Contacts between the two chains:
Residue I180 in chain A contacts residue E10 in chain B (closest heavy-atom distance 4.3 Å).
Residue I184 in chain A contacts residue E10 in chain B (closest heavy-atom distance 4.3 Å).
Residue S179 in chain A interacts with residue L6 in chain B (closest heavy-atom distance 2.7 Å).
Residue L178 in chain A contacts residue Q4 in chain B (closest heavy-atom distance 4.6 Å).
Residue I180 in chain A is in contact with residue L6 in chain B (closest heavy-atom distance 4.1 Å).
Residue K183 in chain A is in contact with residue L6 in chain B (closest heavy-atom distance 3.4 Å).
Residue L178 in chain A is in contact with residue L6 in chain B (closest heavy-atom distance 3.2 Å).
Residue K183 in chain A interacts with residue E10 in chain B (closest heavy-atom distance 4.3 Å).

Sequence of chain B:
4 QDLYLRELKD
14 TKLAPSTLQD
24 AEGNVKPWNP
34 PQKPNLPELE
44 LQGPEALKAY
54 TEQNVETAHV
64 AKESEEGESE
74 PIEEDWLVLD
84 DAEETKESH

This data describes a binding interaction between two proteins.

Sequence of chain A:
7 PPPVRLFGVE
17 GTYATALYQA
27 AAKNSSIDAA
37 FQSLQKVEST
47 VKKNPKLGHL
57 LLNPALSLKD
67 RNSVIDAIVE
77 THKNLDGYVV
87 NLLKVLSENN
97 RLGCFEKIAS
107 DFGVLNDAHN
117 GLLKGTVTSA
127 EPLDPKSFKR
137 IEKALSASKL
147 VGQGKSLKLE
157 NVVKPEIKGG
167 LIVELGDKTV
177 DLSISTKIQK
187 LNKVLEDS